Sequence of the second protein:
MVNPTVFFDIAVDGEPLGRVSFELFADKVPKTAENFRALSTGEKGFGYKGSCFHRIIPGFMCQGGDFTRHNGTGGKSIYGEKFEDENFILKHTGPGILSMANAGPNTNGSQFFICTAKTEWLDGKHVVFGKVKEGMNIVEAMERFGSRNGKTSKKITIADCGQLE

The following describes two proteins that form a bound complex.

Sequence of the first protein:
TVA

Contacts between the two chains:
Residue Q63 in the second protein is in contact with residue T6 in the first protein (closest heavy-atom distance 4.1 Å).
Residue G72 in the second protein is in contact with residue T6 in the first protein (closest heavy-atom distance 3.2 Å).
Residue A101 in the second protein interacts with residue T6 in the first protein (closest heavy-atom distance 3.6 Å).
Residue R55 in the second protein is in contact with residue V9 in the first protein (closest heavy-atom distance 3.6 Å).
Residue Q111 in the second protein interacts with residue T6 in the first protein (closest heavy-atom distance 3.4 Å).
Residue N102 in the second protein contacts residue T6 in the first protein (closest heavy-atom distance 3.0 Å).
Residue T73 in the second protein contacts residue T6 in the first protein (closest heavy-atom distance 4.5 Å).
Residue A103 in the second protein is in contact with residue T6 in the first protein (closest heavy-atom distance 4.0 Å).